This data describes a binding interaction between two proteins.

Sequence of the first protein:
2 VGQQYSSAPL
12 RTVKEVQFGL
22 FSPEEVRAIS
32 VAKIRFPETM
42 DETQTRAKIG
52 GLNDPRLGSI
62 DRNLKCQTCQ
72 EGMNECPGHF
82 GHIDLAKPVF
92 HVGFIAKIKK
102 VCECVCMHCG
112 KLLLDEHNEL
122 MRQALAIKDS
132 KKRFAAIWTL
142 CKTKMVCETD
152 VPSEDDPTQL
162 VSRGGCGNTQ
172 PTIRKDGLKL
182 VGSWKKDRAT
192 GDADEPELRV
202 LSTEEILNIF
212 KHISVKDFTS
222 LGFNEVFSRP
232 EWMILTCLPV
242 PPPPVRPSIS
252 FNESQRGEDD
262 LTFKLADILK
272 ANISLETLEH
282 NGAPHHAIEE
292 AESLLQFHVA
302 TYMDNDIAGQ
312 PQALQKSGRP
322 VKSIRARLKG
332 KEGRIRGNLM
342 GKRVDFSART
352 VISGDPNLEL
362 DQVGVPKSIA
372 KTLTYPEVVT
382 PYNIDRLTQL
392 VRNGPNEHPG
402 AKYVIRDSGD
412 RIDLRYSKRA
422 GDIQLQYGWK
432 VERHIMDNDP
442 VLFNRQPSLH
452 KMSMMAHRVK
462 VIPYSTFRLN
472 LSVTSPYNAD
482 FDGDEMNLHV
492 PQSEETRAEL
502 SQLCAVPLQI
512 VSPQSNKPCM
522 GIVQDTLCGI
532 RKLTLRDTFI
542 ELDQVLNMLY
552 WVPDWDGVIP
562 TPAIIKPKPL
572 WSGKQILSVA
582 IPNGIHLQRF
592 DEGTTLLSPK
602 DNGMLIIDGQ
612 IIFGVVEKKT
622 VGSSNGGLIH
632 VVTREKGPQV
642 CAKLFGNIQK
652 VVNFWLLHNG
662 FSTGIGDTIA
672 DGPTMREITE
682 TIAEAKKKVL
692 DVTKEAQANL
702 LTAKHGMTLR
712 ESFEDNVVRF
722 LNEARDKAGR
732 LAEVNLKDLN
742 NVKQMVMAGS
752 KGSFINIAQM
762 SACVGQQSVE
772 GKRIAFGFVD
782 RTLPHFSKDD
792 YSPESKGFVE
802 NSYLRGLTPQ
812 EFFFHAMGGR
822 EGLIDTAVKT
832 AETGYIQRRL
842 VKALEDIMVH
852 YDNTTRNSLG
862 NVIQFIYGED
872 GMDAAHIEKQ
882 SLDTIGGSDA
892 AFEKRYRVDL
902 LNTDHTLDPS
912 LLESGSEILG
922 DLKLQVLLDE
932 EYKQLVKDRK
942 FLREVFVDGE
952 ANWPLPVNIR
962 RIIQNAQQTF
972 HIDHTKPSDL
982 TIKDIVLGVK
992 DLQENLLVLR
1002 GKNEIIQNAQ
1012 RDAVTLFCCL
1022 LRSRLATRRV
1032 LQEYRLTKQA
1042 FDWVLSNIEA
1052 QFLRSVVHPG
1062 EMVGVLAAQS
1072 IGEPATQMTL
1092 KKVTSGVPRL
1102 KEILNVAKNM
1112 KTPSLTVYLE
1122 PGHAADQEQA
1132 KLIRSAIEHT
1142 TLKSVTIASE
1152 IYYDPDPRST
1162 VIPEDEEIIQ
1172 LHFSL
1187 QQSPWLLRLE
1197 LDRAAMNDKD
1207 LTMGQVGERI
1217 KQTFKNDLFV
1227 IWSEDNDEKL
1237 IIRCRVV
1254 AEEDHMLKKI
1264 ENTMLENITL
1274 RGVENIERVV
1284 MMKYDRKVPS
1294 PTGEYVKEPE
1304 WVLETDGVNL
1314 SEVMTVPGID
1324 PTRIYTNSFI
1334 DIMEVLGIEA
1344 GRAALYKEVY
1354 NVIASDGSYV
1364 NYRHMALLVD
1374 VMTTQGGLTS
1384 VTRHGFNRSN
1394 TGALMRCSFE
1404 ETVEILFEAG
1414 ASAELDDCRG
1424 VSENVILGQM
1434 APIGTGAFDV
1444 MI

Sequence of the second protein:
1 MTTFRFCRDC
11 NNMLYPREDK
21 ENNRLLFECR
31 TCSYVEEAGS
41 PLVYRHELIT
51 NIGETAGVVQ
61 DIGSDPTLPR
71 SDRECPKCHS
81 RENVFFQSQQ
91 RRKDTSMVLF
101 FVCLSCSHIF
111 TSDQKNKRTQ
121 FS

Interface contacts:
Residue Q698 in the first protein interacts with residue L99 in the second protein (closest heavy-atom distance 3.4 Å).
Residue A697 in the first protein contacts residue M97 in the second protein (closest heavy-atom distance 3.6 Å).
Residue E1151 in the first protein is in contact with residue Y44 in the second protein (closest heavy-atom distance 2.9 Å).
Residue S788 in the first protein contacts residue T67 in the second protein (closest heavy-atom distance 3.2 Å).
Residue T1147 in the first protein is in contact with residue L48 in the second protein (closest heavy-atom distance 3.3 Å).
Residue E1264 in the first protein contacts residue Y44 in the second protein (closest heavy-atom distance 2.8 Å).
Residue Y1154 in the first protein interacts with residue R24 in the second protein (closest heavy-atom distance 3.8 Å).
Residue R782 in the first protein interacts with residue T67 in the second protein (closest heavy-atom distance 3.6 Å).
Residue R711 in the first protein interacts with residue M97 in the second protein (closest heavy-atom distance 3.4 Å).
Residue Y1154 in the first protein contacts residue E18 in the second protein (closest heavy-atom distance 2.9 Å).
Residue I1148 in the first protein interacts with residue E47 in the second protein (closest heavy-atom distance 4.0 Å).
Residue N700 in the first protein interacts with residue D113 in the second protein (closest heavy-atom distance 3.0 Å).
Residue P1156 in the first protein is in contact with residue N23 in the second protein (closest heavy-atom distance 3.5 Å).
Residue A699 in the first protein contacts residue D113 in the second protein (closest heavy-atom distance 4.0 Å).
Residue I1152 in the first protein contacts residue Y44 in the second protein (closest heavy-atom distance 2.8 Å).
Residue Y1154 in the first protein is in contact with residue P41 in the second protein (closest heavy-atom distance 2.7 Å).
Residue N700 in the first protein interacts with residue K115 in the second protein (closest heavy-atom distance 4.0 Å).
Residue Q698 in the first protein is in contact with residue M97 in the second protein (closest heavy-atom distance 3.4 Å).
Residue R711 in the first protein interacts with residue K93 in the second protein (closest heavy-atom distance 4.0 Å).
Residue K789 in the first protein contacts residue P69 in the second protein (closest heavy-atom distance 3.8 Å).
Residue I1152 in the first protein interacts with residue V43 in the second protein (closest heavy-atom distance 2.9 Å).
Residue W1191 in the first protein is in contact with residue V43 in the second protein (closest heavy-atom distance 3.6 Å).
Residue L710 in the first protein interacts with residue S96 in the second protein (closest heavy-atom distance 4.0 Å).
Residue A1149 in the first protein is in contact with residue E47 in the second protein (closest heavy-atom distance 3.9 Å).
Residue V1162 in the first protein interacts with residue P41 in the second protein (closest heavy-atom distance 3.9 Å).
Residue E1151 in the first protein contacts residue R45 in the second protein (closest heavy-atom distance 3.5 Å).
Residue P1190 in the first protein contacts residue E18 in the second protein (closest heavy-atom distance 3.3 Å).
Residue E1264 in the first protein contacts residue H46 in the second protein (closest heavy-atom distance 4.0 Å).
Residue I1152 in the first protein interacts with residue L42 in the second protein (closest heavy-atom distance 3.7 Å).
Residue L710 in the first protein is in contact with residue M97 in the second protein (closest heavy-atom distance 3.9 Å).
Residue A699 in the first protein contacts residue S112 in the second protein (closest heavy-atom distance 3.3 Å).
Residue S788 in the first protein is in contact with residue P69 in the second protein (closest heavy-atom distance 3.9 Å).
Residue D790 in the first protein contacts residue F86 in the second protein (closest heavy-atom distance 3.5 Å).
Residue D1257 in the first protein contacts residue P16 in the second protein (closest heavy-atom distance 4.0 Å).
Residue R711 in the first protein contacts residue T95 in the second protein (closest heavy-atom distance 2.8 Å).
Residue W1191 in the first protein contacts residue L25 in the second protein (closest heavy-atom distance 3.5 Å).
Residue I1148 in the first protein is in contact with residue I49 in the second protein (closest heavy-atom distance 3.4 Å).
Residue T709 in the first protein is in contact with residue D94 in the second protein (closest heavy-atom distance 3.7 Å).
Residue Y792 in the first protein interacts with residue Q87 in the second protein (closest heavy-atom distance 2.8 Å).
Residue T1147 in the first protein is in contact with residue I49 in the second protein (closest heavy-atom distance 3.7 Å).
Residue I1148 in the first protein interacts with residue L48 in the second protein (closest heavy-atom distance 3.3 Å).
Residue Y1153 in the first protein is in contact with residue P41 in the second protein (closest heavy-atom distance 3.1 Å).
Residue F714 in the first protein is in contact with residue M97 in the second protein (closest heavy-atom distance 3.2 Å).
Residue T709 in the first protein contacts residue K93 in the second protein (closest heavy-atom distance 2.8 Å).
Residue S1150 in the first protein interacts with residue R45 in the second protein (closest heavy-atom distance 3.4 Å).
Residue D790 in the first protein contacts residue Q87 in the second protein (closest heavy-atom distance 3.5 Å).
Residue Y1153 in the first protein is in contact with residue L42 in the second protein (closest heavy-atom distance 3.6 Å).
Residue A1149 in the first protein is in contact with residue R45 in the second protein (closest heavy-atom distance 3.8 Å).
Residue L1268 in the first protein contacts residue L48 in the second protein (closest heavy-atom distance 3.5 Å).
Residue K789 in the first protein interacts with residue T67 in the second protein (closest heavy-atom distance 2.9 Å).
Residue S1150 in the first protein is in contact with residue H46 in the second protein (closest heavy-atom distance 3.0 Å).
Residue A699 in the first protein is in contact with residue Q114 in the second protein (closest heavy-atom distance 3.2 Å).
Residue Q698 in the first protein contacts residue S112 in the second protein (closest heavy-atom distance 2.7 Å).
Residue D781 in the first protein is in contact with residue R91 in the second protein (closest heavy-atom distance 2.8 Å).
Residue R711 in the first protein is in contact with residue Q87 in the second protein (closest heavy-atom distance 2.6 Å).
Residue Y1154 in the first protein is in contact with residue L25 in the second protein (closest heavy-atom distance 3.6 Å).
Residue K1261 in the first protein interacts with residue Y44 in the second protein (closest heavy-atom distance 3.4 Å).
Residue R711 in the first protein is in contact with residue S96 in the second protein (closest heavy-atom distance 3.5 Å).
Residue E1151 in the first protein is in contact with residue L42 in the second protein (closest heavy-atom distance 3.8 Å).
Residue Q698 in the first protein is in contact with residue V98 in the second protein (closest heavy-atom distance 3.9 Å).